Interface contacts:
Residue G111 in the second protein is in contact with residue A10 in the first protein (closest heavy-atom distance 3.2 Å).
Residue Y102 in the second protein interacts with residue T8 in the first protein (closest heavy-atom distance 4.7 Å).
Residue F112 in the second protein interacts with residue P9 in the first protein (closest heavy-atom distance 4.1 Å).
Residue G111 in the second protein interacts with residue D11 in the first protein (closest heavy-atom distance 2.8 Å).
Residue F81 in the second protein is in contact with residue A10 in the first protein (closest heavy-atom distance 3.8 Å).
Residue M96 in the second protein contacts residue T8 in the first protein (closest heavy-atom distance 3.7 Å).
Residue L55 in the second protein interacts with residue D11 in the first protein (closest heavy-atom distance 4.3 Å).
Residue W110 in the second protein interacts with residue G12 in the first protein (closest heavy-atom distance 3.8 Å).
Residue E97 in the second protein interacts with residue T8 in the first protein (closest heavy-atom distance 3.1 Å).
Residue F112 in the second protein interacts with residue D11 in the first protein (closest heavy-atom distance 3.7 Å).
Residue G111 in the second protein interacts with residue P9 in the first protein (closest heavy-atom distance 4.8 Å).
Residue F112 in the second protein contacts residue T8 in the first protein (closest heavy-atom distance 3.4 Å).
Residue K113 in the second protein contacts residue D11 in the first protein (closest heavy-atom distance 2.9 Å).
Residue D109 in the second protein interacts with residue G12 in the first protein (closest heavy-atom distance 3.5 Å).
Residue Y102 in the second protein contacts residue P9 in the first protein (closest heavy-atom distance 3.7 Å).
Residue Y102 in the second protein contacts residue A10 in the first protein (closest heavy-atom distance 3.0 Å).
Residue K108 in the second protein interacts with residue G12 in the first protein (closest heavy-atom distance 3.5 Å).
Residue K114 in the second protein interacts with residue D11 in the first protein (closest heavy-atom distance 5.0 Å).
Residue D109 in the second protein contacts residue D11 in the first protein (closest heavy-atom distance 4.2 Å).
Residue Y66 in the second protein contacts residue D11 in the first protein (closest heavy-atom distance 2.7 Å).
Residue W110 in the second protein interacts with residue D11 in the first protein (closest heavy-atom distance 3.4 Å).
Residue W110 in the second protein is in contact with residue A10 in the first protein (closest heavy-atom distance 3.9 Å).
Residue Y66 in the second protein is in contact with residue G12 in the first protein (closest heavy-atom distance 4.7 Å).
Residue S98 in the second protein contacts residue T8 in the first protein (closest heavy-atom distance 4.4 Å).
Residue F112 in the second protein contacts residue A10 in the first protein (closest heavy-atom distance 3.9 Å).

This data describes a binding interaction between two proteins.

Sequence of the first protein:
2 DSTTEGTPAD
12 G

Sequence of the second protein:
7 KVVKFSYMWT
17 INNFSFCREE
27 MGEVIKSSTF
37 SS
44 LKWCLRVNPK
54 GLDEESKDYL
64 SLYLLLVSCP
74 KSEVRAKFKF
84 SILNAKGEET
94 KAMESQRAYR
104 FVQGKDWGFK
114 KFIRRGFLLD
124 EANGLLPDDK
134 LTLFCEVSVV